These two protein chains interact to form a complex.

Sequence of protein 2:
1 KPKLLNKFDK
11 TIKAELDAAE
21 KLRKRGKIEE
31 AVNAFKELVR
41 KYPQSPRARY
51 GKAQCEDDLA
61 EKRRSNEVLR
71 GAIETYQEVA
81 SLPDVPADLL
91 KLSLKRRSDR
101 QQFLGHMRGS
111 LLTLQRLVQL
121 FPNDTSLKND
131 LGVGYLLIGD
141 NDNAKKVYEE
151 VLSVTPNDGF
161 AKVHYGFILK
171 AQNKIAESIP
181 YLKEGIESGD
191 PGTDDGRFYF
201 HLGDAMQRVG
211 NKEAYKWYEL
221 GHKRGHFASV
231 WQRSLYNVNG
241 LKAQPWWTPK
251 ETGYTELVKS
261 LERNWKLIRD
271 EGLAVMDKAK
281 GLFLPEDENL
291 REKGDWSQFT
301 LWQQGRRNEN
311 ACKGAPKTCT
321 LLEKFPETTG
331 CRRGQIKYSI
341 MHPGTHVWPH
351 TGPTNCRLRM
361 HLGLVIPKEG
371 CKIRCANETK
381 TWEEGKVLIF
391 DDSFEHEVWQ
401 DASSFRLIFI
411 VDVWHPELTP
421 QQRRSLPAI

Interface contacts:
Residue A428 in protein 2 interacts with residue C25 in protein 1 (closest heavy-atom distance 3.8 Å).
Residue L104 in protein 2 contacts residue L28 in protein 1 (closest heavy-atom distance 3.8 Å).
Residue H350 in protein 2 is in contact with residue D18 in protein 1 (closest heavy-atom distance 3.3 Å).
Residue I429 in protein 2 interacts with residue C25 in protein 1 (closest heavy-atom distance 3.9 Å).
Residue P353 in protein 2 is in contact with residue L20 in protein 1 (closest heavy-atom distance 3.6 Å).
Residue R64 in protein 2 interacts with residue F31 in protein 1 (closest heavy-atom distance 3.3 Å).
Residue F167 in protein 2 is in contact with residue G21 in protein 1 (closest heavy-atom distance 3.7 Å).
Residue H201 in protein 2 interacts with residue L20 in protein 1 (closest heavy-atom distance 2.8 Å).
Residue L137 in protein 2 contacts residue T24 in protein 1 (closest heavy-atom distance 3.9 Å).
Residue G352 in protein 2 is in contact with residue L20 in protein 1 (closest heavy-atom distance 3.9 Å).
Residue R357 in protein 2 interacts with residue K17 in protein 1 (closest heavy-atom distance 2.7 Å).
Residue E288 in protein 2 contacts residue G19 in protein 1 (closest heavy-atom distance 3.1 Å).
Residue F103 in protein 2 contacts residue E29 in protein 1 (closest heavy-atom distance 3.9 Å).
Residue N66 in protein 2 is in contact with residue G30 in protein 1 (closest heavy-atom distance 3.6 Å).
Residue L137 in protein 2 interacts with residue Y23 in protein 1 (closest heavy-atom distance 4.0 Å).
Residue N66 in protein 2 contacts residue E29 in protein 1 (closest heavy-atom distance 3.0 Å).
Residue R359 in protein 2 contacts residue D18 in protein 1 (closest heavy-atom distance 2.8 Å).
Residue I429 in protein 2 is in contact with residue C16 in protein 1 (closest heavy-atom distance 3.6 Å).
Residue E288 in protein 2 interacts with residue D18 in protein 1 (closest heavy-atom distance 3.0 Å).
Residue G105 in protein 2 is in contact with residue L28 in protein 1 (closest heavy-atom distance 3.4 Å).
Residue L136 in protein 2 is in contact with residue Y23 in protein 1 (closest heavy-atom distance 3.9 Å).
Residue Q304 in protein 2 contacts residue K15 in protein 1 (closest heavy-atom distance 3.6 Å).
Residue L104 in protein 2 is in contact with residue E29 in protein 1 (closest heavy-atom distance 3.6 Å).
Residue D287 in protein 2 contacts residue K17 in protein 1 (closest heavy-atom distance 2.9 Å).
Residue E288 in protein 2 is in contact with residue C16 in protein 1 (closest heavy-atom distance 4.0 Å).
Residue M107 in protein 2 is in contact with residue L28 in protein 1 (closest heavy-atom distance 3.5 Å).
Residue Y236 in protein 2 interacts with residue T26 in protein 1 (closest heavy-atom distance 3.8 Å).
Residue Q335 in protein 2 interacts with residue K17 in protein 1 (closest heavy-atom distance 3.7 Å).
Residue P427 in protein 2 contacts residue T26 in protein 1 (closest heavy-atom distance 4.0 Å).
Residue E61 in protein 2 is in contact with residue F31 in protein 1 (closest heavy-atom distance 3.8 Å).
Residue A60 in protein 2 contacts residue F31 in protein 1 (closest heavy-atom distance 3.7 Å).
Residue S65 in protein 2 is in contact with residue F31 in protein 1 (closest heavy-atom distance 3.7 Å).
Residue K337 in protein 2 is in contact with residue D18 in protein 1 (closest heavy-atom distance 4.0 Å).
Residue Y236 in protein 2 interacts with residue T24 in protein 1 (closest heavy-atom distance 3.5 Å).
Residue F167 in protein 2 contacts residue Y23 in protein 1 (closest heavy-atom distance 3.6 Å).
Residue L290 in protein 2 contacts residue D18 in protein 1 (closest heavy-atom distance 3.6 Å).
Residue Q102 in protein 2 interacts with residue L28 in protein 1 (closest heavy-atom distance 3.0 Å).
Residue P353 in protein 2 contacts residue G19 in protein 1 (closest heavy-atom distance 3.7 Å).
Residue H396 in protein 2 is in contact with residue D18 in protein 1 (closest heavy-atom distance 4.0 Å).
Residue F103 in protein 2 contacts residue G30 in protein 1 (closest heavy-atom distance 2.8 Å).
Residue R197 in protein 2 is in contact with residue Y23 in protein 1 (closest heavy-atom distance 2.6 Å).
Residue T351 in protein 2 contacts residue D18 in protein 1 (closest heavy-atom distance 3.2 Å).
Residue V133 in protein 2 is in contact with residue Y23 in protein 1 (closest heavy-atom distance 3.9 Å).
Residue E288 in protein 2 interacts with residue K15 in protein 1 (closest heavy-atom distance 3.9 Å).
Residue E288 in protein 2 interacts with residue K17 in protein 1 (closest heavy-atom distance 3.1 Å).
Residue N66 in protein 2 interacts with residue F31 in protein 1 (closest heavy-atom distance 2.7 Å).
Residue F167 in protein 2 interacts with residue E22 in protein 1 (closest heavy-atom distance 3.8 Å).
Residue I429 in protein 2 contacts residue T26 in protein 1 (closest heavy-atom distance 3.6 Å).
Residue Y236 in protein 2 is in contact with residue C25 in protein 1 (closest heavy-atom distance 2.8 Å).
Residue P353 in protein 2 is in contact with residue K17 in protein 1 (closest heavy-atom distance 4.0 Å).
Residue F103 in protein 2 is in contact with residue L28 in protein 1 (closest heavy-atom distance 3.2 Å).
Residue H164 in protein 2 is in contact with residue Y23 in protein 1 (closest heavy-atom distance 3.0 Å).
Residue F200 in protein 2 is in contact with residue L20 in protein 1 (closest heavy-atom distance 3.5 Å).
Residue G352 in protein 2 contacts residue D18 in protein 1 (closest heavy-atom distance 3.5 Å).
Residue A428 in protein 2 interacts with residue T26 in protein 1 (closest heavy-atom distance 3.8 Å).
Residue F103 in protein 2 interacts with residue F31 in protein 1 (closest heavy-atom distance 3.6 Å).
Residue L104 in protein 2 interacts with residue G30 in protein 1 (closest heavy-atom distance 3.8 Å).
Residue Y236 in protein 2 interacts with residue L20 in protein 1 (closest heavy-atom distance 3.7 Å).
Residue P353 in protein 2 is in contact with residue C16 in protein 1 (closest heavy-atom distance 3.8 Å).
Residue T351 in protein 2 contacts residue G19 in protein 1 (closest heavy-atom distance 3.4 Å).

Sequence of protein 1:
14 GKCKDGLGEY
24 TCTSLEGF